Sequence of protein 1:
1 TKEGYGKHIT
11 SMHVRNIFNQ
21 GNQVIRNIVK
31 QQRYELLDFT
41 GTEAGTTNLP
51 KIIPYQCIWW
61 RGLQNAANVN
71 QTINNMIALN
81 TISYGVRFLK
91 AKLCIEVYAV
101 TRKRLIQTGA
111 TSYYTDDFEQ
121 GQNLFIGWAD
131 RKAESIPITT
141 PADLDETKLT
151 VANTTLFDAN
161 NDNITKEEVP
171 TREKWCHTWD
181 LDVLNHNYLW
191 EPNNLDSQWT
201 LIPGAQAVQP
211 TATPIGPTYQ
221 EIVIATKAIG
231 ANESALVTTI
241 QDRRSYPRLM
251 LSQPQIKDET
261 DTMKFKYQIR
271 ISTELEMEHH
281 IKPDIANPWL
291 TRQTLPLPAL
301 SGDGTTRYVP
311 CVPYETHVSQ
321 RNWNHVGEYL

This data describes a binding interaction between two proteins.

Sequence of protein 2:
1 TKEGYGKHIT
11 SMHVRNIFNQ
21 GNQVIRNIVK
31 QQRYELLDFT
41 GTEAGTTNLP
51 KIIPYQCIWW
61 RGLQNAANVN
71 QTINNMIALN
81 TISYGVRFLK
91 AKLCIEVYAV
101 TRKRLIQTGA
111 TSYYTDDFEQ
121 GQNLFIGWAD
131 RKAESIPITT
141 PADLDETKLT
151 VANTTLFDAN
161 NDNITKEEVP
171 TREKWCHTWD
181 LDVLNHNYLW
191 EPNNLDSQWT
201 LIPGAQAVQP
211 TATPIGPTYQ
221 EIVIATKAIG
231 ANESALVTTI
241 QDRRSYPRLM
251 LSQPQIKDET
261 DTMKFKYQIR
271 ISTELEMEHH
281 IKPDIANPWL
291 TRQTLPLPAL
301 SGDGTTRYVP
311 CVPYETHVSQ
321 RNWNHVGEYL

Residue-level contacts at the interface:
Residue I285 in protein 2 contacts residue K132 in protein 1 (closest heavy-atom distance 2.8 Å).
Residue R87 in protein 2 is in contact with residue S319 in protein 1 (closest heavy-atom distance 1.0 Å).
Residue H280 in protein 2 interacts with residue V318 in protein 1 (closest heavy-atom distance 2.2 Å).
Residue W289 in protein 2 interacts with residue C311 in protein 1 (closest heavy-atom distance 2.5 Å).
Residue R87 in protein 2 contacts residue Q320 in protein 1 (closest heavy-atom distance 3.0 Å).
Residue G21 in protein 2 interacts with residue T316 in protein 1 (closest heavy-atom distance 1.6 Å).
Residue N16 in protein 2 is in contact with residue T165 in protein 1 (closest heavy-atom distance 2.2 Å).
Residue I224 in protein 2 is in contact with residue I224 in protein 1 (closest heavy-atom distance 1.8 Å).
Residue W289 in protein 2 contacts residue P310 in protein 1 (closest heavy-atom distance 2.3 Å).
Residue Q293 in protein 2 is in contact with residue R243 in protein 1 (closest heavy-atom distance 2.4 Å).
Residue L236 in protein 2 is in contact with residue Q220 in protein 1 (closest heavy-atom distance 2.4 Å).
Residue K30 in protein 2 interacts with residue E328 in protein 1 (closest heavy-atom distance 3.0 Å).
Residue L236 in protein 2 interacts with residue G216 in protein 1 (closest heavy-atom distance 2.7 Å).
Residue R292 in protein 2 contacts residue Q206 in protein 1 (closest heavy-atom distance 2.4 Å).
Residue E233 in protein 2 is in contact with residue Q209 in protein 1 (closest heavy-atom distance 2.1 Å).
Residue N232 in protein 2 is in contact with residue P210 in protein 1 (closest heavy-atom distance 2.2 Å).
Residue R292 in protein 2 is in contact with residue A207 in protein 1 (closest heavy-atom distance 2.2 Å).
Residue E274 in protein 2 interacts with residue L330 in protein 1 (closest heavy-atom distance 2.6 Å).
Residue L89 in protein 2 interacts with residue R321 in protein 1 (closest heavy-atom distance 2.9 Å).
Residue N287 in protein 2 is in contact with residue K132 in protein 1 (closest heavy-atom distance 3.0 Å).
Residue F18 in protein 2 interacts with residue R131 in protein 1 (closest heavy-atom distance 1.6 Å).
Residue S234 in protein 2 contacts residue Q209 in protein 1 (closest heavy-atom distance 1.3 Å).
Residue A231 in protein 2 is in contact with residue T211 in protein 1 (closest heavy-atom distance 1.9 Å).
Residue N287 in protein 2 is in contact with residue P313 in protein 1 (closest heavy-atom distance 2.8 Å).
Residue E233 in protein 2 interacts with residue P210 in protein 1 (closest heavy-atom distance 2.5 Å).
Residue W289 in protein 2 contacts residue V208 in protein 1 (closest heavy-atom distance 2.4 Å).
Residue N16 in protein 2 interacts with residue R131 in protein 1 (closest heavy-atom distance 2.7 Å).
Residue Y84 in protein 2 is in contact with residue T316 in protein 1 (closest heavy-atom distance 2.7 Å).
Residue N19 in protein 2 is in contact with residue R131 in protein 1 (closest heavy-atom distance 3.0 Å).
Residue F18 in protein 2 contacts residue D162 in protein 1 (closest heavy-atom distance 3.0 Å).
Residue Y188 in protein 2 contacts residue E221 in protein 1 (closest heavy-atom distance 1.7 Å).
Residue T238 in protein 2 interacts with residue I222 in protein 1 (closest heavy-atom distance 2.2 Å).
Residue T238 in protein 2 is in contact with residue Q220 in protein 1 (closest heavy-atom distance 2.0 Å).
Residue V14 in protein 2 interacts with residue T165 in protein 1 (closest heavy-atom distance 3.1 Å).
Residue R292 in protein 2 is in contact with residue R243 in protein 1 (closest heavy-atom distance 2.3 Å).
Residue I285 in protein 2 contacts residue R131 in protein 1 (closest heavy-atom distance 1.8 Å).
Residue N187 in protein 2 interacts with residue E315 in protein 1 (closest heavy-atom distance 2.9 Å).
Residue N22 in protein 2 interacts with residue H317 in protein 1 (closest heavy-atom distance 3.1 Å).
Residue G21 in protein 2 contacts residue Y314 in protein 1 (closest heavy-atom distance 2.5 Å).
Residue E233 in protein 2 interacts with residue T211 in protein 1 (closest heavy-atom distance 2.7 Å).
Residue Q20 in protein 2 contacts residue Y314 in protein 1 (closest heavy-atom distance 2.2 Å).
Residue P283 in protein 2 contacts residue Y314 in protein 1 (closest heavy-atom distance 1.6 Å).
Residue V14 in protein 2 is in contact with residue E167 in protein 1 (closest heavy-atom distance 2.0 Å).
Residue W289 in protein 2 contacts residue V312 in protein 1 (closest heavy-atom distance 2.9 Å).
Residue L236 in protein 2 contacts residue Q209 in protein 1 (closest heavy-atom distance 2.9 Å).
Residue L89 in protein 2 interacts with residue N322 in protein 1 (closest heavy-atom distance 2.6 Å).
Residue Q293 in protein 2 contacts residue E315 in protein 1 (closest heavy-atom distance 2.8 Å).
Residue T239 in protein 2 contacts residue I222 in protein 1 (closest heavy-atom distance 2.6 Å).
Residue S234 in protein 2 is in contact with residue V208 in protein 1 (closest heavy-atom distance 2.7 Å).
Residue N232 in protein 2 interacts with residue T211 in protein 1 (closest heavy-atom distance 2.5 Å).
Residue K90 in protein 2 interacts with residue N322 in protein 1 (closest heavy-atom distance 3.1 Å).
Residue A235 in protein 2 interacts with residue A207 in protein 1 (closest heavy-atom distance 2.3 Å).
Residue L236 in protein 2 contacts residue A207 in protein 1 (closest heavy-atom distance 3.0 Å).
Residue R26 in protein 2 is in contact with residue W323 in protein 1 (closest heavy-atom distance 2.6 Å).
Residue R26 in protein 2 contacts residue N324 in protein 1 (closest heavy-atom distance 3.0 Å).
Residue N287 in protein 2 contacts residue A133 in protein 1 (closest heavy-atom distance 2.5 Å).
Residue I240 in protein 2 contacts residue I240 in protein 1 (closest heavy-atom distance 2.2 Å).
Residue A286 in protein 2 contacts residue A133 in protein 1 (closest heavy-atom distance 2.7 Å).
Residue N22 in protein 2 is in contact with residue T316 in protein 1 (closest heavy-atom distance 2.1 Å).
Residue I28 in protein 2 interacts with residue W323 in protein 1 (closest heavy-atom distance 2.7 Å).